Sequence of chain B:
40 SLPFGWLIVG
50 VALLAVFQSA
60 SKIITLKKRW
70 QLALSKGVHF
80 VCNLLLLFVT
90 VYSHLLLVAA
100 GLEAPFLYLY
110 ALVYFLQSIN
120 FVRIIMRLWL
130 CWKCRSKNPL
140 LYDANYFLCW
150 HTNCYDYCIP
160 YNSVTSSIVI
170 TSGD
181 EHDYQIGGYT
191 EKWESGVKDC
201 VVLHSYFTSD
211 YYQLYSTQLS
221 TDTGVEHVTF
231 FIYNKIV

This data describes a binding interaction between two proteins.

Residue-level contacts at the interface:
Residue T64 in chain B interacts with residue L101 in chain A (closest heavy-atom distance 4.4 Å).
Residue K66 in chain B interacts with residue N102 in chain A (closest heavy-atom distance 4.2 Å).
Residue Q70 in chain B interacts with residue A100 in chain A (closest heavy-atom distance 4.7 Å).
Residue I62 in chain B contacts residue L101 in chain A (closest heavy-atom distance 4.4 Å).
Residue T64 in chain B interacts with residue A100 in chain A (closest heavy-atom distance 4.0 Å).
Residue T64 in chain B interacts with residue N102 in chain A (closest heavy-atom distance 3.5 Å).

Sequence of chain A:
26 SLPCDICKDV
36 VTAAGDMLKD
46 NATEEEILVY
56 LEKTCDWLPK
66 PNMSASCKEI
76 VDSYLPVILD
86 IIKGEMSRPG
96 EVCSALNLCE